Sequence of chain B:
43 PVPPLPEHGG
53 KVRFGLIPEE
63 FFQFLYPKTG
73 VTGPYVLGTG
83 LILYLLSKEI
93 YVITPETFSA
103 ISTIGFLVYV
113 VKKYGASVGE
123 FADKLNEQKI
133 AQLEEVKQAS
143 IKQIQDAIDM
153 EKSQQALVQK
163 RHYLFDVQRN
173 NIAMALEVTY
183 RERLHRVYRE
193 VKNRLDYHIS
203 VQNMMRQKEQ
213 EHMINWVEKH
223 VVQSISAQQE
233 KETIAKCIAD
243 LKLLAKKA

This data describes a binding interaction between two proteins.

Interface contacts:
Residue R36 in chain A interacts with residue P45 in chain B (closest heavy-atom distance 3.9 Å).
Residue L87 in chain A interacts with residue T105 in chain B (closest heavy-atom distance 3.6 Å).
Residue R41 in chain A is in contact with residue G121 in chain B (closest heavy-atom distance 2.3 Å).
Residue Q47 in chain A interacts with residue K131 in chain B (closest heavy-atom distance 3.8 Å).
Residue R41 in chain A is in contact with residue D125 in chain B (closest heavy-atom distance 2.8 Å).
Residue W48 in chain A interacts with residue L127 in chain B (closest heavy-atom distance 3.7 Å).
Residue R36 in chain A contacts residue P46 in chain B (closest heavy-atom distance 3.7 Å).
Residue F193 in chain A is in contact with residue S104 in chain B (closest heavy-atom distance 4.1 Å).
Residue H172 in chain A is in contact with residue E98 in chain B (closest heavy-atom distance 3.9 Å).
Residue R41 in chain A is in contact with residue E122 in chain B (closest heavy-atom distance 4.5 Å).
Residue P89 in chain A contacts residue I106 in chain B (closest heavy-atom distance 4.4 Å).
Residue L37 in chain A interacts with residue N128 in chain B (closest heavy-atom distance 4.0 Å).
Residue G176 in chain A interacts with residue P97 in chain B (closest heavy-atom distance 3.6 Å).
Residue I197 in chain A contacts residue S104 in chain B (closest heavy-atom distance 3.3 Å).
Residue N40 in chain A interacts with residue N128 in chain B (closest heavy-atom distance 4.6 Å).
Residue V38 in chain A interacts with residue L47 in chain B (closest heavy-atom distance 3.9 Å).
Residue F204 in chain A is in contact with residue T105 in chain B (closest heavy-atom distance 3.7 Å).
Residue L45 in chain A is in contact with residue V120 in chain B (closest heavy-atom distance 4.1 Å).
Residue I171 in chain A is in contact with residue S101 in chain B (closest heavy-atom distance 3.3 Å).
Residue V201 in chain A is in contact with residue F108 in chain B (closest heavy-atom distance 3.5 Å).
Residue T200 in chain A contacts residue S104 in chain B (closest heavy-atom distance 3.3 Å).
Residue S44 in chain A is in contact with residue L127 in chain B (closest heavy-atom distance 4.3 Å).
Residue N39 in chain A interacts with residue N128 in chain B (closest heavy-atom distance 3.2 Å).
Residue F193 in chain A is in contact with residue F100 in chain B (closest heavy-atom distance 4.0 Å).
Residue L37 in chain A is in contact with residue I132 in chain B (closest heavy-atom distance 4.5 Å).
Residue H172 in chain A is in contact with residue P97 in chain B (closest heavy-atom distance 3.7 Å).
Residue L196 in chain A contacts residue S101 in chain B (closest heavy-atom distance 3.9 Å).
Residue V38 in chain A is in contact with residue N128 in chain B (closest heavy-atom distance 3.4 Å).
Residue L179 in chain A interacts with residue T96 in chain B (closest heavy-atom distance 3.6 Å).
Residue R36 in chain A is in contact with residue L47 in chain B (closest heavy-atom distance 3.4 Å).
Residue R41 in chain A is in contact with residue V120 in chain B (closest heavy-atom distance 4.4 Å).
Residue L45 in chain A contacts residue F123 in chain B (closest heavy-atom distance 3.8 Å).
Residue L179 in chain A interacts with residue I95 in chain B (closest heavy-atom distance 3.7 Å).
Residue P89 in chain A is in contact with residue A102 in chain B (closest heavy-atom distance 3.6 Å).
Residue N40 in chain A is in contact with residue L47 in chain B (closest heavy-atom distance 3.7 Å).
Residue L179 in chain A interacts with residue F100 in chain B (closest heavy-atom distance 3.6 Å).
Residue V38 in chain A interacts with residue I132 in chain B (closest heavy-atom distance 3.7 Å).
Residue S8 in chain A is in contact with residue E98 in chain B (closest heavy-atom distance 2.6 Å).
Residue L196 in chain A contacts residue F100 in chain B (closest heavy-atom distance 4.1 Å).
Residue L45 in chain A interacts with residue A124 in chain B (closest heavy-atom distance 3.9 Å).
Residue R36 in chain A contacts residue V44 in chain B (closest heavy-atom distance 3.9 Å).
Residue F204 in chain A contacts residue L109 in chain B (closest heavy-atom distance 3.7 Å).
Residue T178 in chain A interacts with residue F100 in chain B (closest heavy-atom distance 3.8 Å).
Residue S44 in chain A contacts residue A124 in chain B (closest heavy-atom distance 4.1 Å).
Residue L179 in chain A is in contact with residue P97 in chain B (closest heavy-atom distance 4.0 Å).
Residue W48 in chain A interacts with residue F123 in chain B (closest heavy-atom distance 3.6 Å).
Residue H90 in chain A interacts with residue T96 in chain B (closest heavy-atom distance 4.1 Å).
Residue P89 in chain A contacts residue E98 in chain B (closest heavy-atom distance 3.8 Å).
Residue F193 in chain A contacts residue I103 in chain B (closest heavy-atom distance 4.2 Å).
Residue R41 in chain A contacts residue A124 in chain B (closest heavy-atom distance 3.7 Å).
Residue G175 in chain A is in contact with residue F100 in chain B (closest heavy-atom distance 4.2 Å).
Residue F204 in chain A contacts residue F108 in chain B (closest heavy-atom distance 3.8 Å).
Residue L37 in chain A contacts residue K131 in chain B (closest heavy-atom distance 3.7 Å).
Residue H90 in chain A contacts residue E98 in chain B (closest heavy-atom distance 2.8 Å).
Residue S44 in chain A interacts with residue N128 in chain B (closest heavy-atom distance 4.5 Å).
Residue L196 in chain A is in contact with residue S104 in chain B (closest heavy-atom distance 3.7 Å).
Residue N39 in chain A interacts with residue L47 in chain B (closest heavy-atom distance 3.6 Å).
Residue G175 in chain A is in contact with residue P97 in chain B (closest heavy-atom distance 3.4 Å).
Residue T200 in chain A interacts with residue T105 in chain B (closest heavy-atom distance 3.6 Å).
Residue M182 in chain A interacts with residue F100 in chain B (closest heavy-atom distance 3.8 Å).

Sequence of chain A:
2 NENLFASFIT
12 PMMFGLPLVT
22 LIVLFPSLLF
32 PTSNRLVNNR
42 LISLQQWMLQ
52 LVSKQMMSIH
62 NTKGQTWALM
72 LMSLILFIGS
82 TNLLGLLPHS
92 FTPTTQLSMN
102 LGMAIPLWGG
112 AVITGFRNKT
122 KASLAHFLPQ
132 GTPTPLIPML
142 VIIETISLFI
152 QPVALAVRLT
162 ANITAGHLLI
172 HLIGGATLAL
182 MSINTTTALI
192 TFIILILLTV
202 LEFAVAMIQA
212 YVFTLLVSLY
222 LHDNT